Residue-level contacts at the interface:
Residue L49 in protein 1 interacts with residue V16 in protein 2 (closest heavy-atom distance 2.9 Å).
Residue G51 in protein 1 is in contact with residue T17 in protein 2 (closest heavy-atom distance 3.9 Å).
Residue T48 in protein 1 interacts with residue F18 in protein 2 (closest heavy-atom distance 3.9 Å).
Residue N52 in protein 1 contacts residue S15 in protein 2 (closest heavy-atom distance 2.6 Å).
Residue W60 in protein 1 interacts with residue F14 in protein 2 (closest heavy-atom distance 4.1 Å).
Residue I62 in protein 1 interacts with residue V16 in protein 2 (closest heavy-atom distance 4.1 Å).
Residue N52 in protein 1 is in contact with residue T17 in protein 2 (closest heavy-atom distance 4.5 Å).
Residue C113 in protein 1 contacts residue V16 in protein 2 (closest heavy-atom distance 4.4 Å).
Residue Q114 in protein 1 interacts with residue T17 in protein 2 (closest heavy-atom distance 4.0 Å).
Residue G51 in protein 1 is in contact with residue S15 in protein 2 (closest heavy-atom distance 4.8 Å).
Residue L117 in protein 1 is in contact with residue V16 in protein 2 (closest heavy-atom distance 4.4 Å).
Residue N52 in protein 1 contacts residue L13 in protein 2 (closest heavy-atom distance 4.8 Å).
Residue I118 in protein 1 interacts with residue F18 in protein 2 (closest heavy-atom distance 3.4 Å).
Residue L53 in protein 1 interacts with residue F14 in protein 2 (closest heavy-atom distance 3.7 Å).
Residue L49 in protein 1 interacts with residue D19 in protein 2 (closest heavy-atom distance 4.1 Å).
Residue L49 in protein 1 is in contact with residue F18 in protein 2 (closest heavy-atom distance 3.0 Å).
Residue Q114 in protein 1 contacts residue F18 in protein 2 (closest heavy-atom distance 4.5 Å).
Residue L53 in protein 1 contacts residue S15 in protein 2 (closest heavy-atom distance 3.1 Å).
Residue V47 in protein 1 interacts with residue L20 in protein 2 (closest heavy-atom distance 3.2 Å).
Residue F106 in protein 1 is in contact with residue F14 in protein 2 (closest heavy-atom distance 4.1 Å).
Residue V47 in protein 1 is in contact with residue F18 in protein 2 (closest heavy-atom distance 3.0 Å).
Residue L117 in protein 1 contacts residue F18 in protein 2 (closest heavy-atom distance 3.5 Å).
Residue I46 in protein 1 is in contact with residue F18 in protein 2 (closest heavy-atom distance 3.2 Å).
Residue L110 in protein 1 is in contact with residue V16 in protein 2 (closest heavy-atom distance 3.2 Å).
Residue Q114 in protein 1 contacts residue V16 in protein 2 (closest heavy-atom distance 4.0 Å).
Residue Q111 in protein 1 interacts with residue V16 in protein 2 (closest heavy-atom distance 4.7 Å).
Residue M93 in protein 1 is in contact with residue F14 in protein 2 (closest heavy-atom distance 3.6 Å).
Residue L53 in protein 1 is in contact with residue V16 in protein 2 (closest heavy-atom distance 4.0 Å).
Residue T48 in protein 1 interacts with residue D19 in protein 2 (closest heavy-atom distance 3.1 Å).
Residue S55 in protein 1 contacts residue F14 in protein 2 (closest heavy-atom distance 4.3 Å).
Residue T48 in protein 1 interacts with residue L20 in protein 2 (closest heavy-atom distance 3.5 Å).
Residue L110 in protein 1 interacts with residue F14 in protein 2 (closest heavy-atom distance 3.8 Å).
Residue L49 in protein 1 is in contact with residue T17 in protein 2 (closest heavy-atom distance 3.4 Å).

The following describes two proteins that form a bound complex.

Sequence of protein 2:
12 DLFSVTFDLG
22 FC

Sequence of protein 1:
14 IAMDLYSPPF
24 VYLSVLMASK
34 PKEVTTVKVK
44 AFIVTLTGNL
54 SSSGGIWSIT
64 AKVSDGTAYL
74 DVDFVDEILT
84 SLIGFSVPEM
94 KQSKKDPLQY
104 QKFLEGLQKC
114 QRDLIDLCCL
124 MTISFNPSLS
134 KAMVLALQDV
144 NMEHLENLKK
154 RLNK